Contacts between the two chains:
Residue Y95 in protein 1 contacts residue G91 in protein 2 (closest heavy-atom distance 4.0 Å).
Residue P48 in protein 1 interacts with residue I24 in protein 2 (closest heavy-atom distance 3.9 Å).
Residue G59 in protein 1 is in contact with residue N63 in protein 2 (closest heavy-atom distance 3.1 Å).
Residue D52 in protein 1 contacts residue H21 in protein 2 (closest heavy-atom distance 3.5 Å).
Residue F57 in protein 1 contacts residue L22 in protein 2 (closest heavy-atom distance 3.7 Å).
Residue V88 in protein 1 is in contact with residue Y95 in protein 2 (closest heavy-atom distance 3.5 Å).
Residue N63 in protein 1 contacts residue G59 in protein 2 (closest heavy-atom distance 3.1 Å).
Residue K53 in protein 1 interacts with residue V87 in protein 2 (closest heavy-atom distance 4.1 Å).
Residue F27 in protein 1 is in contact with residue P23 in protein 2 (closest heavy-atom distance 3.6 Å).
Residue L22 in protein 1 interacts with residue F57 in protein 2 (closest heavy-atom distance 3.6 Å).
Residue N92 in protein 1 is in contact with residue N92 in protein 2 (closest heavy-atom distance 3.3 Å).
Residue Y95 in protein 1 interacts with residue E90 in protein 2 (closest heavy-atom distance 3.7 Å).
Residue Y62 in protein 1 contacts residue Y62 in protein 2 (closest heavy-atom distance 3.4 Å).
Residue D52 in protein 1 interacts with residue F17 in protein 2 (closest heavy-atom distance 3.4 Å).
Residue N51 in protein 1 interacts with residue H21 in protein 2 (closest heavy-atom distance 3.4 Å).
Residue Y95 in protein 1 contacts residue V88 in protein 2 (closest heavy-atom distance 3.6 Å).
Residue F57 in protein 1 interacts with residue I24 in protein 2 (closest heavy-atom distance 3.3 Å).
Residue E90 in protein 1 is in contact with residue Y95 in protein 2 (closest heavy-atom distance 3.7 Å).
Residue G91 in protein 1 interacts with residue G91 in protein 2 (closest heavy-atom distance 4.1 Å).
Residue N92 in protein 1 is in contact with residue G91 in protein 2 (closest heavy-atom distance 3.8 Å).
Residue T89 in protein 1 is in contact with residue K94 in protein 2 (closest heavy-atom distance 3.8 Å).
Residue F17 in protein 1 is in contact with residue D52 in protein 2 (closest heavy-atom distance 3.4 Å).
Residue P23 in protein 1 interacts with residue P48 in protein 2 (closest heavy-atom distance 3.9 Å).
Residue K94 in protein 1 is in contact with residue T89 in protein 2 (closest heavy-atom distance 3.2 Å).
Residue P23 in protein 1 contacts residue F27 in protein 2 (closest heavy-atom distance 3.7 Å).
Residue V66 in protein 1 contacts residue F57 in protein 2 (closest heavy-atom distance 4.0 Å).
Residue N49 in protein 1 is in contact with residue I24 in protein 2 (closest heavy-atom distance 3.9 Å).
Residue L22 in protein 1 is in contact with residue N51 in protein 2 (closest heavy-atom distance 3.9 Å).
Residue K53 in protein 1 interacts with residue N85 in protein 2 (closest heavy-atom distance 4.0 Å).
Residue P23 in protein 1 contacts residue E47 in protein 2 (closest heavy-atom distance 4.1 Å).
Residue Y95 in protein 1 is in contact with residue T89 in protein 2 (closest heavy-atom distance 2.9 Å).
Residue I24 in protein 1 interacts with residue P48 in protein 2 (closest heavy-atom distance 3.9 Å).
Residue I50 in protein 1 contacts residue H21 in protein 2 (closest heavy-atom distance 3.5 Å).
Residue F57 in protein 1 interacts with residue N63 in protein 2 (closest heavy-atom distance 3.0 Å).
Residue N63 in protein 1 interacts with residue F57 in protein 2 (closest heavy-atom distance 3.7 Å).
Residue H21 in protein 1 interacts with residue D52 in protein 2 (closest heavy-atom distance 3.6 Å).
Residue I50 in protein 1 contacts residue L22 in protein 2 (closest heavy-atom distance 3.9 Å).
Residue G91 in protein 1 interacts with residue N92 in protein 2 (closest heavy-atom distance 3.8 Å).
Residue T89 in protein 1 contacts residue Y95 in protein 2 (closest heavy-atom distance 2.9 Å).
Residue F27 in protein 1 contacts residue I24 in protein 2 (closest heavy-atom distance 3.7 Å).
Residue H21 in protein 1 is in contact with residue I50 in protein 2 (closest heavy-atom distance 3.6 Å).
Residue G91 in protein 1 contacts residue Y95 in protein 2 (closest heavy-atom distance 3.9 Å).
Residue I24 in protein 1 contacts residue F27 in protein 2 (closest heavy-atom distance 3.7 Å).
Residue N63 in protein 1 contacts residue N63 in protein 2 (closest heavy-atom distance 3.0 Å).
Residue H21 in protein 1 interacts with residue N51 in protein 2 (closest heavy-atom distance 3.6 Å).
Residue I50 in protein 1 contacts residue P23 in protein 2 (closest heavy-atom distance 3.5 Å).
Residue I24 in protein 1 is in contact with residue F57 in protein 2 (closest heavy-atom distance 3.5 Å).
Residue S60 in protein 1 is in contact with residue I24 in protein 2 (closest heavy-atom distance 3.4 Å).
Residue L22 in protein 1 contacts residue I50 in protein 2 (closest heavy-atom distance 3.5 Å).
Residue I24 in protein 1 is in contact with residue I24 in protein 2 (closest heavy-atom distance 3.9 Å).
Residue N51 in protein 1 contacts residue L22 in protein 2 (closest heavy-atom distance 3.6 Å).
Residue Q86 in protein 1 is in contact with residue K53 in protein 2 (closest heavy-atom distance 3.0 Å).
Residue P23 in protein 1 contacts residue I50 in protein 2 (closest heavy-atom distance 3.6 Å).
Residue K53 in protein 1 interacts with residue Q86 in protein 2 (closest heavy-atom distance 3.0 Å).
Residue Y95 in protein 1 interacts with residue Y62 in protein 2 (closest heavy-atom distance 2.9 Å).
Residue N63 in protein 1 interacts with residue I24 in protein 2 (closest heavy-atom distance 3.7 Å).
Residue F27 in protein 1 is in contact with residue F27 in protein 2 (closest heavy-atom distance 3.5 Å).
Residue Y62 in protein 1 is in contact with residue Y95 in protein 2 (closest heavy-atom distance 2.9 Å).
Residue P48 in protein 1 interacts with residue P23 in protein 2 (closest heavy-atom distance 3.6 Å).
Residue K94 in protein 1 is in contact with residue E90 in protein 2 (closest heavy-atom distance 4.1 Å).

These two protein chains interact to form a complex.

Sequence of protein 2:
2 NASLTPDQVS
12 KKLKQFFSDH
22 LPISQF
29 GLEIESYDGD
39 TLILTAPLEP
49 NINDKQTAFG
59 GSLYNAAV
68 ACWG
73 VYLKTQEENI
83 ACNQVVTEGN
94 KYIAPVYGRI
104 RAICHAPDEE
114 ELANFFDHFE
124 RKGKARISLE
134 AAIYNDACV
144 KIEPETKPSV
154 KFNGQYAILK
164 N

Sequence of protein 1:
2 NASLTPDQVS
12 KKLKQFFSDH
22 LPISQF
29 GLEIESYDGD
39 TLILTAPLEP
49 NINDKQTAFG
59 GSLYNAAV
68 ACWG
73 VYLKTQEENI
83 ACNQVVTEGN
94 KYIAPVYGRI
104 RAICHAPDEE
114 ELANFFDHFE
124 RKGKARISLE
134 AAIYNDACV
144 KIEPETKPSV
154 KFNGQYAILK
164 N